Sequence of protein 1:
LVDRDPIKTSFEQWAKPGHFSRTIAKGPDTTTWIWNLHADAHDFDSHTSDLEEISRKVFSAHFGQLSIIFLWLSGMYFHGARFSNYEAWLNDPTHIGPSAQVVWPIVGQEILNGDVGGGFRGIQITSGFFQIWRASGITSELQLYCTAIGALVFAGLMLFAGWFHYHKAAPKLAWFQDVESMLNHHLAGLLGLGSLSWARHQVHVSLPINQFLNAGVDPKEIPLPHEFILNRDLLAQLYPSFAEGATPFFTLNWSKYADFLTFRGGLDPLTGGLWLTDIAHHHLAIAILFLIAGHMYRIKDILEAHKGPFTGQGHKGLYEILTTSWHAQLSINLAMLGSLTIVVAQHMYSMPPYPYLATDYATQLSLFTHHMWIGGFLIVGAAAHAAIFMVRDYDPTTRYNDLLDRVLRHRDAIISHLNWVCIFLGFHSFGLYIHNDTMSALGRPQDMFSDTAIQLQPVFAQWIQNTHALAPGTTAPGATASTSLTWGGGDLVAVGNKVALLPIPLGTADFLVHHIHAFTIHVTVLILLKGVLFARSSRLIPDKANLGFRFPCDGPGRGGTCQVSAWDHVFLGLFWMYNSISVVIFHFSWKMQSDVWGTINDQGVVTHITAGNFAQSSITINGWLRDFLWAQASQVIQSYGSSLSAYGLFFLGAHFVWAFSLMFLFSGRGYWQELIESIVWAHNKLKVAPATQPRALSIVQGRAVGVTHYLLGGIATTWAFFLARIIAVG

The following describes two proteins that form a bound complex.

Residue-level contacts at the interface:
Residue T271 in protein 1 is in contact with residue I52 in protein 2 (closest heavy-atom distance 3.7 Å).
Residue T271 in protein 1 contacts residue T49 in protein 2 (closest heavy-atom distance 3.5 Å).
Residue F270 in protein 1 contacts residue I52 in protein 2 (closest heavy-atom distance 4.6 Å).
Residue T271 in protein 1 is in contact with residue I45 in protein 2 (closest heavy-atom distance 3.8 Å).
Residue E264 in protein 1 contacts residue Y44 in protein 2 (closest heavy-atom distance 4.4 Å).
Residue F269 in protein 1 contacts residue T57 in protein 2 (closest heavy-atom distance 4.8 Å).
Residue F269 in protein 1 contacts residue I52 in protein 2 (closest heavy-atom distance 4.9 Å).
Residue F269 in protein 1 contacts residue T56 in protein 2 (closest heavy-atom distance 2.6 Å).
Residue F270 in protein 1 is in contact with residue T102 in protein 2 (closest heavy-atom distance 4.6 Å).

Sequence of protein 2:
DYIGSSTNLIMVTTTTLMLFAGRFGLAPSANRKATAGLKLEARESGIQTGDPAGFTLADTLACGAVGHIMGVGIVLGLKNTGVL